Sequence of the second protein:
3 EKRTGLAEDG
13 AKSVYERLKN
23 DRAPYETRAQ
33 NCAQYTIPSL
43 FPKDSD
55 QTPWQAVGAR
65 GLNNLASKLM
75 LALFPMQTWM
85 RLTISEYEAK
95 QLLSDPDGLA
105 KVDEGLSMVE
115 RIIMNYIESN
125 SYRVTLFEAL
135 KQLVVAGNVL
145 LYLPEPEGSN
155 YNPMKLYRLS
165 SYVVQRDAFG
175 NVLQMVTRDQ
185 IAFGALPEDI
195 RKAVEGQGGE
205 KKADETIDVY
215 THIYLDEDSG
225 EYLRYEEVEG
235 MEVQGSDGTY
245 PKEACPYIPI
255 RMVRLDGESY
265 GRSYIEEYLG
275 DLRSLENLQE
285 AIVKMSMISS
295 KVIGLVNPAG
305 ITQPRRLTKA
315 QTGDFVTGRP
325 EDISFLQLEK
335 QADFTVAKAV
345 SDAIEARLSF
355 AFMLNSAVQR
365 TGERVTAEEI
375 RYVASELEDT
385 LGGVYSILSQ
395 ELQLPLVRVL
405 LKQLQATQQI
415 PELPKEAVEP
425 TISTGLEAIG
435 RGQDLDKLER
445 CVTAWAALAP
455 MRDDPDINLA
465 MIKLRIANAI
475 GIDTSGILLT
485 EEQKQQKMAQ

Sequence of the first protein:
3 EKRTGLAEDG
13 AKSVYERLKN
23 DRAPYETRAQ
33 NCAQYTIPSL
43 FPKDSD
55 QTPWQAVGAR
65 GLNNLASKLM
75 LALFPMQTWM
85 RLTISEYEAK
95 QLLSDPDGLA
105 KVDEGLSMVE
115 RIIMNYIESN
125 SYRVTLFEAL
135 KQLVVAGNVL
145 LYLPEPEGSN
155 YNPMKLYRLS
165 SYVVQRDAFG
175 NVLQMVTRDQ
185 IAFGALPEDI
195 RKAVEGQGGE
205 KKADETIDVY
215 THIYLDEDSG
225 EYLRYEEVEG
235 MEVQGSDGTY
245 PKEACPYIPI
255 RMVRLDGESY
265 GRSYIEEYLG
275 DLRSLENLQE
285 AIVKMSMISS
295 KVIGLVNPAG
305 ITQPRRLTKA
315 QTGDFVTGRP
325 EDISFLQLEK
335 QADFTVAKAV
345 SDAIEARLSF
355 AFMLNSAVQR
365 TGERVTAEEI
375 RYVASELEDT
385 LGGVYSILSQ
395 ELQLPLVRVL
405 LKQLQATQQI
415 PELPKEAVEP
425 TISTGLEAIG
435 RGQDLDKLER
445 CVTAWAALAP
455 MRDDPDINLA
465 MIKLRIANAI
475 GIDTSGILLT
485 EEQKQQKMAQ

Contacts between the two chains:
Residue R368 in the first protein interacts with residue R368 in the second protein (closest heavy-atom distance 3.3 Å).
Residue Q331 in the first protein contacts residue E333 in the second protein (closest heavy-atom distance 2.8 Å).
Residue V128 in the first protein contacts residue R258 in the second protein (closest heavy-atom distance 3.3 Å).
Residue S479 in the first protein interacts with residue R469 in the second protein (closest heavy-atom distance 2.9 Å).
Residue D477 in the first protein is in contact with residue R469 in the second protein (closest heavy-atom distance 3.4 Å).
Residue T316 in the first protein contacts residue V296 in the second protein (closest heavy-atom distance 3.1 Å).
Residue V446 in the first protein contacts residue A451 in the second protein (closest heavy-atom distance 3.3 Å).
Residue E132 in the first protein interacts with residue L259 in the second protein (closest heavy-atom distance 3.4 Å).
Residue N67 in the first protein contacts residue Y272 in the second protein (closest heavy-atom distance 3.1 Å).
Residue V320 in the first protein is in contact with residue L299 in the second protein (closest heavy-atom distance 3.2 Å).
Residue V320 in the first protein is in contact with residue V300 in the second protein (closest heavy-atom distance 2.8 Å).
Residue K467 in the first protein contacts residue P459 in the second protein (closest heavy-atom distance 3.4 Å).
Residue S293 in the first protein interacts with residue K334 in the second protein (closest heavy-atom distance 2.7 Å).
Residue L483 in the first protein contacts residue D460 in the second protein (closest heavy-atom distance 3.3 Å).
Residue N359 in the first protein contacts residue Y376 in the second protein (closest heavy-atom distance 3.3 Å).
Residue G317 in the first protein contacts residue V296 in the second protein (closest heavy-atom distance 3.0 Å).
Residue E333 in the first protein interacts with residue D337 in the second protein (closest heavy-atom distance 3.1 Å).
Residue S360 in the first protein contacts residue E380 in the second protein (closest heavy-atom distance 2.6 Å).
Residue I481 in the first protein is in contact with residue I461 in the second protein (closest heavy-atom distance 2.6 Å).
Residue R115 in the first protein interacts with residue E90 in the second protein (closest heavy-atom distance 2.7 Å).
Residue G322 in the first protein interacts with residue V300 in the second protein (closest heavy-atom distance 3.0 Å).
Residue K72 in the first protein is in contact with residue D383 in the second protein (closest heavy-atom distance 2.9 Å).
Residue R64 in the first protein interacts with residue E380 in the second protein (closest heavy-atom distance 2.6 Å).
Residue R127 in the first protein contacts residue Q394 in the second protein (closest heavy-atom distance 3.1 Å).
Residue K295 in the first protein is in contact with residue K334 in the second protein (closest heavy-atom distance 3.1 Å).
Residue S293 in the first protein is in contact with residue D337 in the second protein (closest heavy-atom distance 3.1 Å).
Residue E132 in the first protein interacts with residue D260 in the second protein (closest heavy-atom distance 2.9 Å).
Residue W58 in the first protein is in contact with residue D275 in the second protein (closest heavy-atom distance 2.8 Å).
Residue A378 in the first protein interacts with residue Y376 in the second protein (closest heavy-atom distance 3.4 Å).
Residue T365 in the first protein interacts with residue E367 in the second protein (closest heavy-atom distance 3.0 Å).
Residue L160 in the first protein interacts with residue D260 in the second protein (closest heavy-atom distance 3.1 Å).
Residue Q331 in the first protein interacts with residue D337 in the second protein (closest heavy-atom distance 3.2 Å).
Residue K159 in the first protein interacts with residue A172 in the second protein (closest heavy-atom distance 3.4 Å).
Residue L330 in the first protein interacts with residue K334 in the second protein (closest heavy-atom distance 3.0 Å).
Residue G480 in the first protein is in contact with residue N462 in the second protein (closest heavy-atom distance 3.3 Å).
Residue R195 in the first protein interacts with residue E221 in the second protein (closest heavy-atom distance 2.5 Å).
Residue A314 in the first protein is in contact with residue K295 in the second protein (closest heavy-atom distance 3.0 Å).
Residue N359 in the first protein is in contact with residue E380 in the second protein (closest heavy-atom distance 3.3 Å).
Residue D208 in the first protein interacts with residue R19 in the second protein (closest heavy-atom distance 3.2 Å).
Residue R435 in the first protein interacts with residue R444 in the second protein (closest heavy-atom distance 3.3 Å).
Residue Y126 in the first protein is in contact with residue Q394 in the second protein (closest heavy-atom distance 3.4 Å).
Residue T129 in the first protein interacts with residue R258 in the second protein (closest heavy-atom distance 3.4 Å).
Residue K135 in the first protein interacts with residue V257 in the second protein (closest heavy-atom distance 3.4 Å).
Residue A60 in the first protein contacts residue D275 in the second protein (closest heavy-atom distance 3.2 Å).
Residue I481 in the first protein is in contact with residue N462 in the second protein (closest heavy-atom distance 3.2 Å).
Residue E349 in the first protein contacts residue R351 in the second protein (closest heavy-atom distance 3.4 Å).
Residue E367 in the first protein contacts residue E367 in the second protein (closest heavy-atom distance 3.2 Å).
Residue L439 in the first protein contacts residue I474 in the second protein (closest heavy-atom distance 3.4 Å).
Residue K467 in the first protein is in contact with residue I461 in the second protein (closest heavy-atom distance 3.4 Å).
Residue V320 in the first protein contacts residue G298 in the second protein (closest heavy-atom distance 3.0 Å).
Residue E122 in the first protein contacts residue Q394 in the second protein (closest heavy-atom distance 3.1 Å).
Residue T365 in the first protein is in contact with residue R364 in the second protein (closest heavy-atom distance 3.4 Å).
Residue G434 in the first protein interacts with residue R444 in the second protein (closest heavy-atom distance 2.6 Å).
Residue S125 in the first protein is in contact with residue Q394 in the second protein (closest heavy-atom distance 3.2 Å).
Residue N67 in the first protein is in contact with residue E271 in the second protein (closest heavy-atom distance 3.0 Å).
Residue G322 in the first protein is in contact with residue N301 in the second protein (closest heavy-atom distance 3.4 Å).
Residue D318 in the first protein is in contact with residue G298 in the second protein (closest heavy-atom distance 3.0 Å).
Residue L332 in the first protein interacts with residue D337 in the second protein (closest heavy-atom distance 3.1 Å).
Residue Q331 in the first protein interacts with residue L332 in the second protein (closest heavy-atom distance 3.4 Å).
Residue Q59 in the first protein contacts residue D275 in the second protein (closest heavy-atom distance 3.2 Å).

The following describes two proteins that form a bound complex.